Interface contacts:
Residue A54 in the first protein contacts residue K96 in the second protein (closest heavy-atom distance 4.7 Å).
Residue G57 in the first protein is in contact with residue K96 in the second protein (closest heavy-atom distance 3.4 Å).
Residue T55 in the first protein contacts residue K96 in the second protein (closest heavy-atom distance 4.5 Å).
Residue G56 in the first protein interacts with residue K96 in the second protein (closest heavy-atom distance 3.3 Å).

This data describes a binding interaction between two proteins.

Sequence of the second protein:
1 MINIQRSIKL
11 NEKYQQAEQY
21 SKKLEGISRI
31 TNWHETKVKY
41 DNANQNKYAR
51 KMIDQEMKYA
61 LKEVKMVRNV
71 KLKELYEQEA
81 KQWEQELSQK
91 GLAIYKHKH

Sequence of the first protein:
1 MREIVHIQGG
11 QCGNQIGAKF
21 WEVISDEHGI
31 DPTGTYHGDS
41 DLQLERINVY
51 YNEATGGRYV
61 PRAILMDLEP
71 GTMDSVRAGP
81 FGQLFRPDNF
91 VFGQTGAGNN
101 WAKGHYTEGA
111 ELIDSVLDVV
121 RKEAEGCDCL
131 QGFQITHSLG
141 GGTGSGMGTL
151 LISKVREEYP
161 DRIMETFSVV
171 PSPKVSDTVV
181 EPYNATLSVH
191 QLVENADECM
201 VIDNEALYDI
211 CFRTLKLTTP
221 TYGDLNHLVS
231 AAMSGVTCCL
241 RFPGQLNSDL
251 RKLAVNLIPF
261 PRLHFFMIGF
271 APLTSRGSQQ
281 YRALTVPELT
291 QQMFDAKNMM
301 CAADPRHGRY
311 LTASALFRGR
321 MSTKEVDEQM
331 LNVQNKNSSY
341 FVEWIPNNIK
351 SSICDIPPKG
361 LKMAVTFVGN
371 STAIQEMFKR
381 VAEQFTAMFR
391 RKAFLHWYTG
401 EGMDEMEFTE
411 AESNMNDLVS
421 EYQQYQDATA